Interface contacts:
Residue F186 in the second protein interacts with residue Q80 in the first protein (closest heavy-atom distance 2.9 Å).
Residue L73 in the second protein is in contact with residue Y189 in the first protein (closest heavy-atom distance 3.6 Å).
Residue Q80 in the second protein contacts residue R184 in the first protein (closest heavy-atom distance 3.2 Å).
Residue G77 in the second protein contacts residue Y185 in the first protein (closest heavy-atom distance 3.6 Å).
Residue V165 in the second protein interacts with residue V165 in the first protein (closest heavy-atom distance 3.6 Å).
Residue T65 in the second protein contacts residue K158 in the first protein (closest heavy-atom distance 3.6 Å).
Residue F186 in the second protein contacts residue G77 in the first protein (closest heavy-atom distance 3.1 Å).
Residue E60 in the second protein is in contact with residue F197 in the first protein (closest heavy-atom distance 3.3 Å).
Residue V61 in the second protein is in contact with residue F197 in the first protein (closest heavy-atom distance 3.5 Å).
Residue Q80 in the second protein contacts residue E187 in the first protein (closest heavy-atom distance 2.3 Å).
Residue Y185 in the second protein interacts with residue Q80 in the first protein (closest heavy-atom distance 2.3 Å).
Residue V69 in the second protein interacts with residue Y196 in the first protein (closest heavy-atom distance 3.9 Å).
Residue K158 in the second protein interacts with residue T65 in the first protein (closest heavy-atom distance 3.8 Å).
Residue A193 in the second protein interacts with residue T65 in the first protein (closest heavy-atom distance 3.3 Å).
Residue L201 in the second protein interacts with residue E60 in the first protein (closest heavy-atom distance 3.9 Å).
Residue F197 in the second protein contacts residue E60 in the first protein (closest heavy-atom distance 3.4 Å).
Residue V69 in the second protein interacts with residue T172 in the first protein (closest heavy-atom distance 3.5 Å).
Residue F186 in the second protein is in contact with residue F81 in the first protein (closest heavy-atom distance 3.3 Å).
Residue T172 in the second protein interacts with residue V69 in the first protein (closest heavy-atom distance 3.5 Å).
Residue Y189 in the second protein contacts residue L73 in the first protein (closest heavy-atom distance 3.5 Å).
Residue G64 in the second protein contacts residue F197 in the first protein (closest heavy-atom distance 3.5 Å).
Residue L73 in the second protein contacts residue I190 in the first protein (closest heavy-atom distance 3.9 Å).
Residue P66 in the second protein is in contact with residue Y196 in the first protein (closest heavy-atom distance 3.5 Å).
Residue K158 in the second protein interacts with residue R63 in the first protein (closest heavy-atom distance 2.8 Å).
Residue G64 in the second protein interacts with residue Y196 in the first protein (closest heavy-atom distance 3.5 Å).
Residue Y185 in the second protein is in contact with residue G77 in the first protein (closest heavy-atom distance 3.4 Å).
Residue A161 in the second protein interacts with residue L68 in the first protein (closest heavy-atom distance 3.1 Å).
Residue F81 in the second protein is in contact with residue F186 in the first protein (closest heavy-atom distance 3.7 Å).
Residue K158 in the second protein contacts residue Y102 in the first protein (closest heavy-atom distance 3.0 Å).
Residue S164 in the second protein is in contact with residue L68 in the first protein (closest heavy-atom distance 3.6 Å).
Residue Y196 in the second protein contacts residue G64 in the first protein (closest heavy-atom distance 3.5 Å).
Residue L72 in the second protein contacts residue Y189 in the first protein (closest heavy-atom distance 3.0 Å).
Residue F197 in the second protein contacts residue V61 in the first protein (closest heavy-atom distance 3.4 Å).
Residue M1 in the second protein interacts with residue Q80 in the first protein (closest heavy-atom distance 3.1 Å).
Residue L68 in the second protein is in contact with residue A161 in the first protein (closest heavy-atom distance 3.2 Å).
Residue Y185 in the second protein interacts with residue N76 in the first protein (closest heavy-atom distance 3.3 Å).
Residue V69 in the second protein is in contact with residue A193 in the first protein (closest heavy-atom distance 3.8 Å).
Residue R63 in the second protein is in contact with residue K158 in the first protein (closest heavy-atom distance 2.6 Å).
Residue G64 in the second protein interacts with residue K158 in the first protein (closest heavy-atom distance 3.8 Å).
Residue L68 in the second protein is in contact with residue S164 in the first protein (closest heavy-atom distance 3.4 Å).
Residue E187 in the second protein interacts with residue Q80 in the first protein (closest heavy-atom distance 2.3 Å).
Residue Q80 in the second protein contacts residue M1 in the first protein (closest heavy-atom distance 3.4 Å).
Residue R184 in the second protein interacts with residue Q80 in the first protein (closest heavy-atom distance 3.0 Å).
Residue T200 in the second protein is in contact with residue G64 in the first protein (closest heavy-atom distance 3.1 Å).
Residue Y196 in the second protein interacts with residue P66 in the first protein (closest heavy-atom distance 3.6 Å).
Residue Q80 in the second protein interacts with residue F186 in the first protein (closest heavy-atom distance 3.0 Å).
Residue N76 in the second protein interacts with residue Y189 in the first protein (closest heavy-atom distance 3.9 Å).
Residue Y102 in the second protein interacts with residue K158 in the first protein (closest heavy-atom distance 3.0 Å).
Residue G77 in the second protein is in contact with residue F186 in the first protein (closest heavy-atom distance 3.4 Å).
Residue Y189 in the second protein contacts residue L72 in the first protein (closest heavy-atom distance 3.1 Å).
Residue T65 in the second protein is in contact with residue A193 in the first protein (closest heavy-atom distance 3.2 Å).
Residue P66 in the second protein is in contact with residue K158 in the first protein (closest heavy-atom distance 3.5 Å).
Residue L73 in the second protein interacts with residue F186 in the first protein (closest heavy-atom distance 3.9 Å).
Residue K158 in the second protein contacts residue P66 in the first protein (closest heavy-atom distance 3.7 Å).
Residue V69 in the second protein contacts residue I192 in the first protein (closest heavy-atom distance 3.9 Å).
Residue K158 in the second protein is in contact with residue G64 in the first protein (closest heavy-atom distance 3.9 Å).
Residue F197 in the second protein contacts residue G64 in the first protein (closest heavy-atom distance 3.8 Å).
Residue Q80 in the second protein is in contact with residue Y185 in the first protein (closest heavy-atom distance 2.4 Å).
Residue G64 in the second protein is in contact with residue T200 in the first protein (closest heavy-atom distance 3.0 Å).
Residue N76 in the second protein is in contact with residue Y185 in the first protein (closest heavy-atom distance 3.4 Å).

The following describes two proteins that form a bound complex.

Sequence of the second protein:
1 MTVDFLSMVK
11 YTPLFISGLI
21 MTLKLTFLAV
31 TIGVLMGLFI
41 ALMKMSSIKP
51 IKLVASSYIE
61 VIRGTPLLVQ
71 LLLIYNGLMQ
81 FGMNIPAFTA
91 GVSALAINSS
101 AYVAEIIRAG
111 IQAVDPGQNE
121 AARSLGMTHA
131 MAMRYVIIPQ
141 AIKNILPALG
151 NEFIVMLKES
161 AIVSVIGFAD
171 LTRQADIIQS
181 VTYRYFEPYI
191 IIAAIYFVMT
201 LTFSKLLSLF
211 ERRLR

Sequence of the first protein:
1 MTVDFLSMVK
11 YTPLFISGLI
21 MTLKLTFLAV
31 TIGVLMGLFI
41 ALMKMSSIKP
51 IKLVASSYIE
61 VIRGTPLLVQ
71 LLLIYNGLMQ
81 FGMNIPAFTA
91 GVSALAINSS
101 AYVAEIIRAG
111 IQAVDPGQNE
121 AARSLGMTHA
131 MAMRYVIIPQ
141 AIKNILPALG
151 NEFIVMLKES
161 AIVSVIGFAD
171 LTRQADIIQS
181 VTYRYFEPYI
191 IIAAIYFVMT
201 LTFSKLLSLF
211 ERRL